The following describes two proteins that form a bound complex.

Sequence of protein 1:
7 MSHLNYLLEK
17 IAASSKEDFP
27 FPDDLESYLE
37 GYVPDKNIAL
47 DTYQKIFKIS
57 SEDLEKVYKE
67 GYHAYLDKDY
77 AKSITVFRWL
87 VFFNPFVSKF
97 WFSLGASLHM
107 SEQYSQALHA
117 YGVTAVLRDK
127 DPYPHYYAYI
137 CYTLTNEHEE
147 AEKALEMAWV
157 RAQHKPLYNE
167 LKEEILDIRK

Residue-level contacts at the interface:
Residue S160 in protein 2 interacts with residue K22 in protein 1 (closest heavy-atom distance 4.5 Å).
Residue S277 in protein 2 is in contact with residue P26 in protein 1 (closest heavy-atom distance 4.3 Å).
Residue S278 in protein 2 contacts residue F88 in protein 1 (closest heavy-atom distance 3.6 Å).
Residue A284 in protein 2 interacts with residue Y34 in protein 1 (closest heavy-atom distance 2.9 Å).
Residue L273 in protein 2 contacts residue I52 in protein 1 (closest heavy-atom distance 4.7 Å).
Residue S277 in protein 2 is in contact with residue E23 in protein 1 (closest heavy-atom distance 2.6 Å).
Residue R287 in protein 2 contacts residue Y49 in protein 1 (closest heavy-atom distance 3.0 Å).
Residue Q288 in protein 2 contacts residue L46 in protein 1 (closest heavy-atom distance 4.1 Å).
Residue R190 in protein 2 contacts residue D24 in protein 1 (closest heavy-atom distance 2.9 Å).
Residue A284 in protein 2 is in contact with residue Y38 in protein 1 (closest heavy-atom distance 3.6 Å).
Residue Q193 in protein 2 contacts residue K22 in protein 1 (closest heavy-atom distance 3.7 Å).
Residue F281 in protein 2 is in contact with residue Y49 in protein 1 (closest heavy-atom distance 4.2 Å).
Residue T197 in protein 2 interacts with residue E23 in protein 1 (closest heavy-atom distance 3.3 Å).
Residue S282 in protein 2 is in contact with residue Y34 in protein 1 (closest heavy-atom distance 3.6 Å).
Residue S283 in protein 2 interacts with residue Y34 in protein 1 (closest heavy-atom distance 3.4 Å).
Residue S282 in protein 2 is in contact with residue S33 in protein 1 (closest heavy-atom distance 4.2 Å).
Residue Q288 in protein 2 is in contact with residue D41 in protein 1 (closest heavy-atom distance 2.6 Å).
Residue A194 in protein 2 is in contact with residue E23 in protein 1 (closest heavy-atom distance 3.7 Å).
Residue S283 in protein 2 interacts with residue S33 in protein 1 (closest heavy-atom distance 4.7 Å).
Residue S278 in protein 2 contacts residue P26 in protein 1 (closest heavy-atom distance 2.9 Å).
Residue R287 in protein 2 is in contact with residue Y34 in protein 1 (closest heavy-atom distance 4.4 Å).
Residue D285 in protein 2 is in contact with residue G37 in protein 1 (closest heavy-atom distance 4.3 Å).
Residue R279 in protein 2 interacts with residue P28 in protein 1 (closest heavy-atom distance 4.2 Å).
Residue M163 in protein 2 interacts with residue D24 in protein 1 (closest heavy-atom distance 3.7 Å).
Residue T187 in protein 2 is in contact with residue D29 in protein 1 (closest heavy-atom distance 3.5 Å).
Residue D285 in protein 2 interacts with residue Y38 in protein 1 (closest heavy-atom distance 3.6 Å).
Residue D200 in protein 2 contacts residue K22 in protein 1 (closest heavy-atom distance 4.4 Å).
Residue R274 in protein 2 contacts residue D47 in protein 1 (closest heavy-atom distance 3.4 Å).
Residue L273 in protein 2 interacts with residue Y49 in protein 1 (closest heavy-atom distance 4.4 Å).
Residue Q288 in protein 2 contacts residue Y38 in protein 1 (closest heavy-atom distance 3.8 Å).
Residue R279 in protein 2 contacts residue F27 in protein 1 (closest heavy-atom distance 2.8 Å).
Residue F281 in protein 2 contacts residue P28 in protein 1 (closest heavy-atom distance 4.5 Å).
Residue R287 in protein 2 interacts with residue L46 in protein 1 (closest heavy-atom distance 3.8 Å).
Residue Q193 in protein 2 contacts residue E23 in protein 1 (closest heavy-atom distance 3.5 Å).
Residue D285 in protein 2 contacts residue Y34 in protein 1 (closest heavy-atom distance 4.6 Å).
Residue R287 in protein 2 is in contact with residue D47 in protein 1 (closest heavy-atom distance 3.5 Å).
Residue R274 in protein 2 contacts residue I52 in protein 1 (closest heavy-atom distance 3.5 Å).
Residue S278 in protein 2 is in contact with residue Y49 in protein 1 (closest heavy-atom distance 3.3 Å).
Residue R279 in protein 2 is in contact with residue P26 in protein 1 (closest heavy-atom distance 4.5 Å).
Residue A292 in protein 2 is in contact with residue I44 in protein 1 (closest heavy-atom distance 3.6 Å).
Residue A284 in protein 2 interacts with residue L35 in protein 1 (closest heavy-atom distance 4.5 Å).
Residue S278 in protein 2 interacts with residue Y34 in protein 1 (closest heavy-atom distance 4.5 Å).
Residue Q288 in protein 2 contacts residue I44 in protein 1 (closest heavy-atom distance 3.8 Å).
Residue S278 in protein 2 contacts residue P28 in protein 1 (closest heavy-atom distance 3.5 Å).
Residue S278 in protein 2 contacts residue F27 in protein 1 (closest heavy-atom distance 3.5 Å).
Residue F270 in protein 2 is in contact with residue L46 in protein 1 (closest heavy-atom distance 4.1 Å).
Residue A156 in protein 2 contacts residue K22 in protein 1 (closest heavy-atom distance 4.1 Å).
Residue R279 in protein 2 interacts with residue D29 in protein 1 (closest heavy-atom distance 2.6 Å).
Residue R287 in protein 2 contacts residue I52 in protein 1 (closest heavy-atom distance 3.8 Å).
Residue Q288 in protein 2 is in contact with residue V39 in protein 1 (closest heavy-atom distance 3.0 Å).
Residue F281 in protein 2 interacts with residue Y34 in protein 1 (closest heavy-atom distance 3.4 Å).
Residue R190 in protein 2 is in contact with residue F25 in protein 1 (closest heavy-atom distance 3.6 Å).
Residue F270 in protein 2 contacts residue A45 in protein 1 (closest heavy-atom distance 3.1 Å).
Residue G291 in protein 2 is in contact with residue I44 in protein 1 (closest heavy-atom distance 4.5 Å).
Residue R279 in protein 2 is in contact with residue F25 in protein 1 (closest heavy-atom distance 3.7 Å).
Residue Q288 in protein 2 interacts with residue P40 in protein 1 (closest heavy-atom distance 3.6 Å).
Residue Q193 in protein 2 contacts residue F25 in protein 1 (closest heavy-atom distance 4.6 Å).
Residue L273 in protein 2 is in contact with residue L46 in protein 1 (closest heavy-atom distance 3.9 Å).
Residue Q193 in protein 2 contacts residue D24 in protein 1 (closest heavy-atom distance 2.9 Å).
Residue G291 in protein 2 contacts residue L46 in protein 1 (closest heavy-atom distance 4.3 Å).

Sequence of protein 2:
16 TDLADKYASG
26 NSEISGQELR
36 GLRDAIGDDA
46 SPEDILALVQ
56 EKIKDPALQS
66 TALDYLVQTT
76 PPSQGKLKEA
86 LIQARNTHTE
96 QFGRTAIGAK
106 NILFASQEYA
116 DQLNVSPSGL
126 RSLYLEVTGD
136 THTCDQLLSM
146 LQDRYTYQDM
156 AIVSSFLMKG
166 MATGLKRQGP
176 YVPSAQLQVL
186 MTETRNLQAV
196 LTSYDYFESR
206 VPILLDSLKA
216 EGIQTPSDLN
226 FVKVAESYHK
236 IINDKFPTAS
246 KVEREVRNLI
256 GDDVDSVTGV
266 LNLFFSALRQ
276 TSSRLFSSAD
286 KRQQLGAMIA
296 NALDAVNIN